Residue-level contacts at the interface:
Residue G173 in the second protein contacts residue T2 in the first protein (closest heavy-atom distance 2.9 Å).
Residue F322 in the second protein contacts residue G9 in the first protein (closest heavy-atom distance 2.9 Å).
Residue V169 in the second protein contacts residue A6 in the first protein (closest heavy-atom distance 2.9 Å).
Residue V169 in the second protein interacts with residue A5 in the first protein (closest heavy-atom distance 3.3 Å).
Residue A305 in the second protein is in contact with residue R15 in the first protein (closest heavy-atom distance 2.8 Å).
Residue D328 in the second protein contacts residue T2 in the first protein (closest heavy-atom distance 3.3 Å).
Residue I35 in the second protein contacts residue M8 in the first protein (closest heavy-atom distance 3.6 Å).
Residue F317 in the second protein contacts residue M12 in the first protein (closest heavy-atom distance 3.4 Å).
Residue F307 in the second protein interacts with residue M12 in the first protein (closest heavy-atom distance 3.6 Å).
Residue F317 in the second protein interacts with residue T13 in the first protein (closest heavy-atom distance 2.8 Å).
Residue L318 in the second protein contacts residue M12 in the first protein (closest heavy-atom distance 3.6 Å).
Residue V327 in the second protein interacts with residue E3 in the first protein (closest heavy-atom distance 3.3 Å).
Residue S156 in the second protein is in contact with residue V11 in the first protein (closest heavy-atom distance 3.7 Å).
Residue H323 in the second protein interacts with residue G7 in the first protein (closest heavy-atom distance 2.9 Å).
Residue V164 in the second protein interacts with residue G10 in the first protein (closest heavy-atom distance 3.3 Å).
Residue M163 in the second protein contacts residue M12 in the first protein (closest heavy-atom distance 2.8 Å).
Residue S319 in the second protein is in contact with residue T13 in the first protein (closest heavy-atom distance 3.0 Å).
Residue T161 in the second protein interacts with residue M12 in the first protein (closest heavy-atom distance 3.6 Å).
Residue V327 in the second protein contacts residue T2 in the first protein (closest heavy-atom distance 3.6 Å).
Residue N314 in the second protein is in contact with residue R15 in the first protein (closest heavy-atom distance 2.8 Å).
Residue V166 in the second protein contacts residue M8 in the first protein (closest heavy-atom distance 3.1 Å).
Residue L165 in the second protein contacts residue G9 in the first protein (closest heavy-atom distance 3.2 Å).
Residue N167 in the second protein interacts with residue M8 in the first protein (closest heavy-atom distance 2.9 Å).
Residue D160 in the second protein interacts with residue G14 in the first protein (closest heavy-atom distance 2.8 Å).
Residue M326 in the second protein is in contact with residue A4 in the first protein (closest heavy-atom distance 3.3 Å).
Residue S319 in the second protein is in contact with residue V11 in the first protein (closest heavy-atom distance 2.9 Å).
Residue E320 in the second protein is in contact with residue V11 in the first protein (closest heavy-atom distance 3.0 Å).
Residue L318 in the second protein contacts residue V11 in the first protein (closest heavy-atom distance 3.5 Å).
Residue M39 in the second protein interacts with residue M8 in the first protein (closest heavy-atom distance 3.7 Å).
Residue Q324 in the second protein interacts with residue G7 in the first protein (closest heavy-atom distance 2.9 Å).
Residue D160 in the second protein contacts residue T13 in the first protein (closest heavy-atom distance 3.6 Å).
Residue N167 in the second protein contacts residue G7 in the first protein (closest heavy-atom distance 3.3 Å).
Residue L165 in the second protein is in contact with residue M8 in the first protein (closest heavy-atom distance 3.7 Å).
Residue T38 in the second protein interacts with residue M8 in the first protein (closest heavy-atom distance 3.1 Å).
Residue F375 in the second protein contacts residue A4 in the first protein (closest heavy-atom distance 3.7 Å).
Residue D315 in the second protein contacts residue G14 in the first protein (closest heavy-atom distance 3.3 Å).
Residue A168 in the second protein is in contact with residue A6 in the first protein (closest heavy-atom distance 3.3 Å).
Residue L165 in the second protein is in contact with residue G10 in the first protein (closest heavy-atom distance 2.8 Å).
Residue K172 in the second protein is in contact with residue T2 in the first protein (closest heavy-atom distance 3.3 Å).
Residue M326 in the second protein is in contact with residue A5 in the first protein (closest heavy-atom distance 2.9 Å).
Residue D315 in the second protein interacts with residue R15 in the first protein (closest heavy-atom distance 2.9 Å).
Residue K302 in the second protein interacts with residue R15 in the first protein (closest heavy-atom distance 2.8 Å).
Residue L316 in the second protein is in contact with residue T13 in the first protein (closest heavy-atom distance 3.3 Å).
Residue V321 in the second protein interacts with residue M8 in the first protein (closest heavy-atom distance 3.0 Å).
Residue W175 in the second protein interacts with residue T2 in the first protein (closest heavy-atom distance 3.6 Å).
Residue K147 in the second protein contacts residue E3 in the first protein (closest heavy-atom distance 3.4 Å).
Residue F171 in the second protein interacts with residue A4 in the first protein (closest heavy-atom distance 2.7 Å).
Residue S34 in the second protein interacts with residue M8 in the first protein (closest heavy-atom distance 3.3 Å).
Residue Y170 in the second protein is in contact with residue A4 in the first protein (closest heavy-atom distance 3.6 Å).
Residue S31 in the second protein is in contact with residue A6 in the first protein (closest heavy-atom distance 3.6 Å).
Residue D328 in the second protein is in contact with residue E3 in the first protein (closest heavy-atom distance 2.8 Å).
Residue F322 in the second protein contacts residue M8 in the first protein (closest heavy-atom distance 3.3 Å).
Residue L151 in the second protein contacts residue G7 in the first protein (closest heavy-atom distance 3.5 Å).
Residue F171 in the second protein is in contact with residue E3 in the first protein (closest heavy-atom distance 3.4 Å).
Residue Y170 in the second protein contacts residue E3 in the first protein (closest heavy-atom distance 2.5 Å).
Residue A325 in the second protein contacts residue A5 in the first protein (closest heavy-atom distance 3.3 Å).
Residue R162 in the second protein interacts with residue M12 in the first protein (closest heavy-atom distance 2.8 Å).
Residue V321 in the second protein interacts with residue G9 in the first protein (closest heavy-atom distance 3.4 Å).
Residue Q324 in the second protein interacts with residue A6 in the first protein (closest heavy-atom distance 3.1 Å).
Residue Y225 in the second protein is in contact with residue T2 in the first protein (closest heavy-atom distance 2.6 Å).

Sequence of the second protein:
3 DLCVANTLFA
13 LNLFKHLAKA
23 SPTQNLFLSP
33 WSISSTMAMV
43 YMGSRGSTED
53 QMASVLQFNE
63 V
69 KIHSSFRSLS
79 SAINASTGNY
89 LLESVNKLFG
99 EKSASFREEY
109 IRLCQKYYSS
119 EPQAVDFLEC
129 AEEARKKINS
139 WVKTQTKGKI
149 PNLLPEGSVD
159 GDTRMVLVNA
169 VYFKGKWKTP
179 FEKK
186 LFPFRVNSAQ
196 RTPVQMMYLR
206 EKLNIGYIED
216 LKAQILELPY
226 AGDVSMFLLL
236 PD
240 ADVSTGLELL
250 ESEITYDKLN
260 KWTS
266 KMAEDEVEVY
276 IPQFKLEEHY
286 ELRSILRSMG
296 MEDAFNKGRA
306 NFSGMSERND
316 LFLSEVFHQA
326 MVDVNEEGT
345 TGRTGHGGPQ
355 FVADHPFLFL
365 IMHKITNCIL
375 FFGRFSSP

The following describes two proteins that form a bound complex.

Sequence of the first protein:
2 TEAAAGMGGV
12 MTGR